This data describes a binding interaction between two proteins.

Residue-level contacts at the interface:
Residue F436 in chain B contacts residue Q446 in chain A (closest heavy-atom distance 5.0 Å).
Residue F436 in chain B is in contact with residue R443 in chain A (closest heavy-atom distance 4.9 Å).

Sequence of chain A:
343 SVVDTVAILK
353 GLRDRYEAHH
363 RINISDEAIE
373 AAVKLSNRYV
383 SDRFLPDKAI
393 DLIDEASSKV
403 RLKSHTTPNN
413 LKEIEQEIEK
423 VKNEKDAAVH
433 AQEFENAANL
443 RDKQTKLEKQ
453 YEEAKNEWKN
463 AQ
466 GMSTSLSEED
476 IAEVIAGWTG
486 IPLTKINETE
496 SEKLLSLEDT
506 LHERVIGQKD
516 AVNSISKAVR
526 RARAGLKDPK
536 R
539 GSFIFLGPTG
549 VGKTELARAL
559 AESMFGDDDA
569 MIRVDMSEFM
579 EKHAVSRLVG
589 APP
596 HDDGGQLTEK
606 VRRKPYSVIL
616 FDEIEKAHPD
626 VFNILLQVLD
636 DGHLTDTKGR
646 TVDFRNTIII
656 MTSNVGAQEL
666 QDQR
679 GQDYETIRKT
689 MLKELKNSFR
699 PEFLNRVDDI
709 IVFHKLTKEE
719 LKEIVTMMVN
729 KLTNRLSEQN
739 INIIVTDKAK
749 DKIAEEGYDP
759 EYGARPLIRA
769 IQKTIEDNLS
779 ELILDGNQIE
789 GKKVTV

Sequence of chain B:
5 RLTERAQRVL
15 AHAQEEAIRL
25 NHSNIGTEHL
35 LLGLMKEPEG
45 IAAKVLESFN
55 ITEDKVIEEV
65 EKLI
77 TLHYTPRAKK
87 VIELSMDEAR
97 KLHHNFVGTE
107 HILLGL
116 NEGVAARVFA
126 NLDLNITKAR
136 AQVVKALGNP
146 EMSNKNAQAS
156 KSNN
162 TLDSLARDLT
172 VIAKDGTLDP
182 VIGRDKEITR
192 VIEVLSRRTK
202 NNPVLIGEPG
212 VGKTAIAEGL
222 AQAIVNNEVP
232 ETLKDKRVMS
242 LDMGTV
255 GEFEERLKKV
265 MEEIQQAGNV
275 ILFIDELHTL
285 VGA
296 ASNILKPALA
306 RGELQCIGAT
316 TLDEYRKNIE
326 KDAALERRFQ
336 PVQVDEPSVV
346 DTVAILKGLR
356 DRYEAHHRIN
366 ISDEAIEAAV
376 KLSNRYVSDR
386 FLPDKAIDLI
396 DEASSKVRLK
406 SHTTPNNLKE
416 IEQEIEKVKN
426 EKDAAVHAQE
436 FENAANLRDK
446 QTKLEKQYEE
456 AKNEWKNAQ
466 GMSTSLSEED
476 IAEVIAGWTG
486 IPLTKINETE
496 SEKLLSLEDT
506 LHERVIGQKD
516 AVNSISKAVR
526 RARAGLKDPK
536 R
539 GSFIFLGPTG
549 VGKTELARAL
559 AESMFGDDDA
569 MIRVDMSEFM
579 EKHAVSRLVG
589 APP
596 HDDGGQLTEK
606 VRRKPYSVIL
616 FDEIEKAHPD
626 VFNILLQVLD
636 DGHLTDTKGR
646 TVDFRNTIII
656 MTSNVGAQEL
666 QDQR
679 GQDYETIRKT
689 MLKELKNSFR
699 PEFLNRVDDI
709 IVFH